Sequence of protein 2:
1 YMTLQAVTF

Interface contacts:
Residue W145 in protein 1 interacts with residue F9 in protein 2 (closest heavy-atom distance 3.8 Å).
Residue W145 in protein 1 interacts with residue V7 in protein 2 (closest heavy-atom distance 3.5 Å).
Residue I66 in protein 1 interacts with residue M2 in protein 2 (closest heavy-atom distance 3.5 Å).
Residue Q63 in protein 1 is in contact with residue M2 in protein 2 (closest heavy-atom distance 3.3 Å).
Residue R84 in protein 1 contacts residue F9 in protein 2 (closest heavy-atom distance 2.8 Å).
Residue L6 in protein 1 is in contact with residue Y1 in protein 2 (closest heavy-atom distance 3.6 Å).
Residue Y158 in protein 1 is in contact with residue T3 in protein 2 (closest heavy-atom distance 3.6 Å).
Residue R154 in protein 1 interacts with residue A6 in protein 2 (closest heavy-atom distance 4.4 Å).
Residue S62 in protein 1 is in contact with residue Y1 in protein 2 (closest heavy-atom distance 2.7 Å).
Residue V73 in protein 1 contacts residue V7 in protein 2 (closest heavy-atom distance 3.6 Å).
Residue G69 in protein 1 interacts with residue Q5 in protein 2 (closest heavy-atom distance 3.6 Å).
Residue L81 in protein 1 interacts with residue F9 in protein 2 (closest heavy-atom distance 3.6 Å).
Residue Y37 in protein 1 contacts residue M2 in protein 2 (closest heavy-atom distance 4.4 Å).
Residue T80 in protein 1 is in contact with residue F9 in protein 2 (closest heavy-atom distance 4.3 Å).
Residue G67 in protein 1 contacts residue M2 in protein 2 (closest heavy-atom distance 3.5 Å).
Residue R96 in protein 1 interacts with residue A6 in protein 2 (closest heavy-atom distance 3.6 Å).
Residue Y98 in protein 1 is in contact with residue M2 in protein 2 (closest heavy-atom distance 3.3 Å).
Residue R154 in protein 1 is in contact with residue V7 in protein 2 (closest heavy-atom distance 3.7 Å).
Residue Y74 in protein 1 interacts with residue A6 in protein 2 (closest heavy-atom distance 3.5 Å).
Residue Y8 in protein 1 interacts with residue Y1 in protein 2 (closest heavy-atom distance 2.7 Å).
Residue R144 in protein 1 is in contact with residue F9 in protein 2 (closest heavy-atom distance 3.2 Å).
Residue Y8 in protein 1 contacts residue M2 in protein 2 (closest heavy-atom distance 3.2 Å).
Residue R154 in protein 1 is in contact with residue T3 in protein 2 (closest heavy-atom distance 3.7 Å).
Residue S70 in protein 1 interacts with residue L4 in protein 2 (closest heavy-atom distance 4.5 Å).
Residue V73 in protein 1 contacts residue T8 in protein 2 (closest heavy-atom distance 3.5 Å).
Residue Y98 in protein 1 interacts with residue L4 in protein 2 (closest heavy-atom distance 3.6 Å).
Residue S70 in protein 1 is in contact with residue Q5 in protein 2 (closest heavy-atom distance 3.4 Å).
Residue A25 in protein 1 contacts residue M2 in protein 2 (closest heavy-atom distance 3.6 Å).
Residue R154 in protein 1 is in contact with residue Q5 in protein 2 (closest heavy-atom distance 2.3 Å).
Residue R96 in protein 1 interacts with residue L4 in protein 2 (closest heavy-atom distance 2.8 Å).
Residue W166 in protein 1 interacts with residue Y1 in protein 2 (closest heavy-atom distance 3.1 Å).
Residue F114 in protein 1 contacts residue F9 in protein 2 (closest heavy-atom distance 3.4 Å).
Residue R96 in protein 1 is in contact with residue Q5 in protein 2 (closest heavy-atom distance 3.7 Å).
Residue S77 in protein 1 contacts residue V7 in protein 2 (closest heavy-atom distance 4.2 Å).
Residue I66 in protein 1 contacts residue Q5 in protein 2 (closest heavy-atom distance 3.6 Å).
Residue I66 in protein 1 contacts residue L4 in protein 2 (closest heavy-atom distance 4.1 Å).
Residue F114 in protein 1 is in contact with residue A6 in protein 2 (closest heavy-atom distance 4.5 Å).
Residue V73 in protein 1 interacts with residue A6 in protein 2 (closest heavy-atom distance 3.5 Å).
Residue V151 in protein 1 is in contact with residue V7 in protein 2 (closest heavy-atom distance 4.2 Å).
Residue S77 in protein 1 is in contact with residue F9 in protein 2 (closest heavy-atom distance 3.0 Å).
Residue W145 in protein 1 contacts residue T8 in protein 2 (closest heavy-atom distance 3.1 Å).
Residue E162 in protein 1 contacts residue T3 in protein 2 (closest heavy-atom distance 3.2 Å).
Residue V73 in protein 1 contacts residue Q5 in protein 2 (closest heavy-atom distance 4.2 Å).
Residue Y158 in protein 1 interacts with residue M2 in protein 2 (closest heavy-atom distance 4.5 Å).
Residue V94 in protein 1 contacts residue F9 in protein 2 (closest heavy-atom distance 3.8 Å).
Residue Y170 in protein 1 is in contact with residue Y1 in protein 2 (closest heavy-atom distance 2.8 Å).
Residue F121 in protein 1 is in contact with residue F9 in protein 2 (closest heavy-atom distance 3.8 Å).
Residue T141 in protein 1 interacts with residue F9 in protein 2 (closest heavy-atom distance 2.6 Å).
Residue Q155 in protein 1 contacts residue L4 in protein 2 (closest heavy-atom distance 3.8 Å).
Residue I66 in protein 1 interacts with residue T3 in protein 2 (closest heavy-atom distance 4.0 Å).
Residue E112 in protein 1 is in contact with residue L4 in protein 2 (closest heavy-atom distance 3.8 Å).
Residue Q63 in protein 1 contacts residue Y1 in protein 2 (closest heavy-atom distance 3.7 Å).
Residue S77 in protein 1 contacts residue T8 in protein 2 (closest heavy-atom distance 3.0 Å).
Residue R76 in protein 1 is in contact with residue T8 in protein 2 (closest heavy-atom distance 3.5 Å).
Residue Y158 in protein 1 interacts with residue L4 in protein 2 (closest heavy-atom distance 3.7 Å).
Residue S70 in protein 1 is in contact with residue A6 in protein 2 (closest heavy-atom distance 2.9 Å).
Residue R154 in protein 1 contacts residue L4 in protein 2 (closest heavy-atom distance 3.8 Å).
Residue Y59 in protein 1 is in contact with residue Y1 in protein 2 (closest heavy-atom distance 3.6 Å).
Residue Y158 in protein 1 interacts with residue Y1 in protein 2 (closest heavy-atom distance 2.6 Å).
Residue M44 in protein 1 interacts with residue M2 in protein 2 (closest heavy-atom distance 3.8 Å).

Sequence of protein 1:
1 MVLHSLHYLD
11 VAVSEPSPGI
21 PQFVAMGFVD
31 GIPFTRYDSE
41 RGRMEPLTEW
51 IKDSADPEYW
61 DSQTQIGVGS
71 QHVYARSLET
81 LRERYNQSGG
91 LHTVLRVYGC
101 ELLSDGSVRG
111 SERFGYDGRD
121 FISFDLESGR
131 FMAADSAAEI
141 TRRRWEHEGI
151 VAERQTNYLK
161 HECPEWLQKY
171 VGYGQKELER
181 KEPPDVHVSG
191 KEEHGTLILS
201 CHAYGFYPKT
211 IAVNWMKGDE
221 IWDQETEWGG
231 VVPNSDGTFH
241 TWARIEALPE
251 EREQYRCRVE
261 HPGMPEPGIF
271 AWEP

The following describes two proteins that form a bound complex.